Sequence of protein 2:
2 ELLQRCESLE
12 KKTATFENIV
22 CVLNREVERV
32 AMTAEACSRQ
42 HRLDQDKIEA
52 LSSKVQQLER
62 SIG

Sequence of protein 1:
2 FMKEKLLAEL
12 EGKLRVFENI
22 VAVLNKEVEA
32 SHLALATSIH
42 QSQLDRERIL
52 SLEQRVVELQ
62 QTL

These two protein chains interact to form a complex.

Interface contacts:
Residue V56 in protein 2 contacts residue L60 in protein 1 (closest heavy-atom distance 4.7 Å).
Residue V31 in protein 2 contacts residue S32 in protein 1 (closest heavy-atom distance 4.5 Å).
Residue V28 in protein 2 contacts residue E28 in protein 1 (closest heavy-atom distance 3.7 Å).
Residue E60 in protein 2 contacts residue R56 in protein 1 (closest heavy-atom distance 3.0 Å).
Residue C7 in protein 2 contacts residue K4 in protein 1 (closest heavy-atom distance 4.5 Å).
Residue I63 in protein 2 contacts residue T63 in protein 1 (closest heavy-atom distance 4.5 Å).
Residue S53 in protein 2 is in contact with residue R56 in protein 1 (closest heavy-atom distance 4.2 Å).
Residue I49 in protein 2 interacts with residue R49 in protein 1 (closest heavy-atom distance 4.2 Å).
Residue L52 in protein 2 contacts residue L53 in protein 1 (closest heavy-atom distance 4.1 Å).
Residue V21 in protein 2 interacts with residue L25 in protein 1 (closest heavy-atom distance 4.5 Å).
Residue V28 in protein 2 contacts residue V29 in protein 1 (closest heavy-atom distance 3.6 Å).
Residue A35 in protein 2 contacts residue L36 in protein 1 (closest heavy-atom distance 4.0 Å).
Residue L4 in protein 2 interacts with residue K4 in protein 1 (closest heavy-atom distance 3.7 Å).
Residue V56 in protein 2 is in contact with residue R56 in protein 1 (closest heavy-atom distance 3.7 Å).
Residue E18 in protein 2 is in contact with residue K14 in protein 1 (closest heavy-atom distance 4.7 Å).
Residue L24 in protein 2 interacts with residue L25 in protein 1 (closest heavy-atom distance 3.8 Å).
Residue V56 in protein 2 interacts with residue L53 in protein 1 (closest heavy-atom distance 3.2 Å).
Residue V28 in protein 2 contacts residue L25 in protein 1 (closest heavy-atom distance 3.8 Å).
Residue E60 in protein 2 is in contact with residue L60 in protein 1 (closest heavy-atom distance 4.0 Å).
Residue T14 in protein 2 is in contact with residue L11 in protein 1 (closest heavy-atom distance 3.5 Å).
Residue E11 in protein 2 is in contact with residue L11 in protein 1 (closest heavy-atom distance 3.5 Å).
Residue A32 in protein 2 is in contact with residue S32 in protein 1 (closest heavy-atom distance 3.1 Å).
Residue H42 in protein 2 is in contact with residue D46 in protein 1 (closest heavy-atom distance 3.0 Å).
Residue T14 in protein 2 contacts residue L15 in protein 1 (closest heavy-atom distance 4.6 Å).
Residue I49 in protein 2 is in contact with residue D46 in protein 1 (closest heavy-atom distance 4.8 Å).
Residue H42 in protein 2 contacts residue Q42 in protein 1 (closest heavy-atom distance 3.1 Å).
Residue I49 in protein 2 interacts with residue I50 in protein 1 (closest heavy-atom distance 4.0 Å).
Residue A35 in protein 2 contacts residue S32 in protein 1 (closest heavy-atom distance 3.9 Å).
Residue L10 in protein 2 interacts with residue L8 in protein 1 (closest heavy-atom distance 5.0 Å).
Residue A32 in protein 2 interacts with residue E28 in protein 1 (closest heavy-atom distance 4.0 Å).
Residue E29 in protein 2 contacts residue E28 in protein 1 (closest heavy-atom distance 4.1 Å).
Residue S39 in protein 2 contacts residue L36 in protein 1 (closest heavy-atom distance 4.7 Å).
Residue L24 in protein 2 is in contact with residue V22 in protein 1 (closest heavy-atom distance 4.5 Å).
Residue S39 in protein 2 contacts residue A35 in protein 1 (closest heavy-atom distance 3.7 Å).
Residue E11 in protein 2 is in contact with residue L7 in protein 1 (closest heavy-atom distance 3.4 Å).
Residue E11 in protein 2 interacts with residue K4 in protein 1 (closest heavy-atom distance 3.5 Å).
Residue V21 in protein 2 contacts residue F18 in protein 1 (closest heavy-atom distance 4.0 Å).
Residue I49 in protein 2 interacts with residue L53 in protein 1 (closest heavy-atom distance 3.8 Å).
Residue Q46 in protein 2 is in contact with residue D46 in protein 1 (closest heavy-atom distance 3.3 Å).
Residue F17 in protein 2 contacts residue F18 in protein 1 (closest heavy-atom distance 3.7 Å).
Residue H42 in protein 2 is in contact with residue S39 in protein 1 (closest heavy-atom distance 3.9 Å).
Residue V56 in protein 2 interacts with residue V57 in protein 1 (closest heavy-atom distance 3.5 Å).
Residue T14 in protein 2 contacts residue F18 in protein 1 (closest heavy-atom distance 3.8 Å).
Residue Q46 in protein 2 interacts with residue Q42 in protein 1 (closest heavy-atom distance 4.2 Å).
Residue I63 in protein 2 interacts with residue L64 in protein 1 (closest heavy-atom distance 3.7 Å).
Residue S53 in protein 2 interacts with residue L53 in protein 1 (closest heavy-atom distance 3.7 Å).
Residue Q57 in protein 2 interacts with residue R56 in protein 1 (closest heavy-atom distance 3.8 Å).
Residue C38 in protein 2 contacts residue L36 in protein 1 (closest heavy-atom distance 3.8 Å).
Residue N25 in protein 2 contacts residue L25 in protein 1 (closest heavy-atom distance 3.6 Å).
Residue F17 in protein 2 interacts with residue L15 in protein 1 (closest heavy-atom distance 3.6 Å).
Residue C7 in protein 2 interacts with residue L8 in protein 1 (closest heavy-atom distance 4.2 Å).
Residue V21 in protein 2 interacts with residue V22 in protein 1 (closest heavy-atom distance 4.5 Å).
Residue C38 in protein 2 contacts residue S39 in protein 1 (closest heavy-atom distance 4.8 Å).
Residue S39 in protein 2 contacts residue S39 in protein 1 (closest heavy-atom distance 2.9 Å).
Residue L10 in protein 2 contacts residue L11 in protein 1 (closest heavy-atom distance 3.9 Å).
Residue E18 in protein 2 contacts residue F18 in protein 1 (closest heavy-atom distance 3.3 Å).
Residue H42 in protein 2 is in contact with residue S43 in protein 1 (closest heavy-atom distance 3.8 Å).
Residue L59 in protein 2 contacts residue L60 in protein 1 (closest heavy-atom distance 3.5 Å).
Residue I63 in protein 2 is in contact with residue L60 in protein 1 (closest heavy-atom distance 4.8 Å).
Residue V21 in protein 2 contacts residue I21 in protein 1 (closest heavy-atom distance 3.9 Å).